These two protein chains interact to form a complex.

Sequence of chain A:
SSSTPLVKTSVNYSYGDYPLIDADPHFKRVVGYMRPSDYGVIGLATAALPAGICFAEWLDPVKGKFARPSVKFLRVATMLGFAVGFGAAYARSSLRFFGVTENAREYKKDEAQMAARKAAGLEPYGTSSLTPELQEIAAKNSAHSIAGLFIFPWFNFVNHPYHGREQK

Sequence of chain B:
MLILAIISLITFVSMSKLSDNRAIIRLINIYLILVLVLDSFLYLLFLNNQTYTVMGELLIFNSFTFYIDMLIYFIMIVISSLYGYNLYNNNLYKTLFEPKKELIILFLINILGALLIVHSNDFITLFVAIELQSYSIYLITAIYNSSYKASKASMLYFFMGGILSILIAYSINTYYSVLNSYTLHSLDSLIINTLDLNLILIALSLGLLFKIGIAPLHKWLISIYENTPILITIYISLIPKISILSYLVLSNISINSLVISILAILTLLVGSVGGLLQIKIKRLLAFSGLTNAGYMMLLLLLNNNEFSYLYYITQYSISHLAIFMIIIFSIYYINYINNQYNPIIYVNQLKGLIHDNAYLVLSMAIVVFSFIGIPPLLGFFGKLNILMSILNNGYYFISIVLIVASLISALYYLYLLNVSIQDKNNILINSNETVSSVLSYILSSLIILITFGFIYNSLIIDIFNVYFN

Contacts between the two chains:
Residue G56 in chain B contacts residue K141 in chain A (closest heavy-atom distance 3.3 Å).
Residue F12 in chain B is in contact with residue V77 in chain A (closest heavy-atom distance 3.7 Å).
Residue L59 in chain B contacts residue F153 in chain A (closest heavy-atom distance 3.6 Å).
Residue M1 in chain B contacts residue V85 in chain A (closest heavy-atom distance 3.7 Å).
Residue Y52 in chain B is in contact with residue Y16 in chain A (closest heavy-atom distance 3.2 Å).
Residue L2 in chain B contacts residue I152 in chain A (closest heavy-atom distance 3.0 Å).
Residue Y31 in chain B interacts with residue V85 in chain A (closest heavy-atom distance 3.5 Å).
Residue V438 in chain B contacts residue L60 in chain A (closest heavy-atom distance 3.6 Å).
Residue V54 in chain B interacts with residue A144 in chain A (closest heavy-atom distance 3.9 Å).
Residue V54 in chain B is in contact with residue H145 in chain A (closest heavy-atom distance 3.3 Å).
Residue M1 in chain B interacts with residue I152 in chain A (closest heavy-atom distance 3.0 Å).
Residue F41 in chain B is in contact with residue A89 in chain A (closest heavy-atom distance 3.9 Å).
Residue V54 in chain B is in contact with residue S146 in chain A (closest heavy-atom distance 3.7 Å).
Residue F61 in chain B interacts with residue A148 in chain A (closest heavy-atom distance 3.1 Å).
Residue S436 in chain B contacts residue D61 in chain A (closest heavy-atom distance 3.3 Å).
Residue M1 in chain B is in contact with residue F151 in chain A (closest heavy-atom distance 3.2 Å).
Residue F12 in chain B is in contact with residue F74 in chain A (closest heavy-atom distance 3.4 Å).
Residue M1 in chain B interacts with residue A84 in chain A (closest heavy-atom distance 3.8 Å).
Residue L27 in chain B contacts residue L81 in chain A (closest heavy-atom distance 3.8 Å).
Residue Y85 in chain B interacts with residue A57 in chain A (closest heavy-atom distance 3.8 Å).
Residue F41 in chain B is in contact with residue R93 in chain A (closest heavy-atom distance 3.5 Å).
Residue L44 in chain B contacts residue V101 in chain A (closest heavy-atom distance 3.2 Å).
Residue Y52 in chain B interacts with residue H145 in chain A (closest heavy-atom distance 3.7 Å).
Residue D39 in chain B interacts with residue A89 in chain A (closest heavy-atom distance 3.2 Å).
Residue M1 in chain B is in contact with residue F153 in chain A (closest heavy-atom distance 3.6 Å).
Residue I30 in chain B interacts with residue A57 in chain A (closest heavy-atom distance 3.7 Å).
Residue L45 in chain B contacts residue L96 in chain A (closest heavy-atom distance 3.6 Å).
Residue L45 in chain B interacts with residue A148 in chain A (closest heavy-atom distance 3.7 Å).
Residue M55 in chain B is in contact with residue N142 in chain A (closest heavy-atom distance 3.4 Å).
Residue L38 in chain B interacts with residue A46 in chain A (closest heavy-atom distance 3.7 Å).
Residue L42 in chain B contacts residue L150 in chain A (closest heavy-atom distance 3.9 Å).
Residue F61 in chain B interacts with residue G149 in chain A (closest heavy-atom distance 3.6 Å).
Residue I30 in chain B is in contact with residue G53 in chain A (closest heavy-atom distance 3.6 Å).
Residue N86 in chain B contacts residue V63 in chain A (closest heavy-atom distance 3.3 Å).
Residue S16 in chain B is in contact with residue K73 in chain A (closest heavy-atom distance 3.3 Å).
Residue Q50 in chain B interacts with residue Y16 in chain A (closest heavy-atom distance 3.3 Å).
Residue R26 in chain B is in contact with residue D61 in chain A (closest heavy-atom distance 3.4 Å).
Residue L4 in chain B contacts residue A84 in chain A (closest heavy-atom distance 3.6 Å).
Residue L2 in chain B contacts residue F151 in chain A (closest heavy-atom distance 3.5 Å).
Residue L38 in chain B interacts with residue V85 in chain A (closest heavy-atom distance 3.9 Å).
Residue M1 in chain B contacts residue L150 in chain A (closest heavy-atom distance 2.8 Å).
Residue I30 in chain B contacts residue I54 in chain A (closest heavy-atom distance 3.8 Å).
Residue D20 in chain B contacts residue K73 in chain A (closest heavy-atom distance 3.6 Å).
Residue L34 in chain B contacts residue L50 in chain A (closest heavy-atom distance 3.6 Å).
Residue D69 in chain B is in contact with residue F151 in chain A (closest heavy-atom distance 3.1 Å).
Residue Y31 in chain B interacts with residue L81 in chain A (closest heavy-atom distance 3.9 Å).
Residue L112 in chain B interacts with residue I152 in chain A (closest heavy-atom distance 3.7 Å).
Residue Y73 in chain B is in contact with residue F151 in chain A (closest heavy-atom distance 2.2 Å).
Residue H119 in chain B interacts with residue I152 in chain A (closest heavy-atom distance 3.4 Å).
Residue L38 in chain B is in contact with residue A89 in chain A (closest heavy-atom distance 3.7 Å).
Residue F41 in chain B contacts residue A92 in chain A (closest heavy-atom distance 3.5 Å).
Residue R26 in chain B interacts with residue V63 in chain A (closest heavy-atom distance 3.5 Å).
Residue F41 in chain B interacts with residue L96 in chain A (closest heavy-atom distance 3.5 Å).
Residue Q50 in chain B contacts residue Y14 in chain A (closest heavy-atom distance 3.8 Å).
Residue F66 in chain B contacts residue F151 in chain A (closest heavy-atom distance 3.6 Å).
Residue A23 in chain B is in contact with residue F74 in chain A (closest heavy-atom distance 3.5 Å).
Residue D39 in chain B interacts with residue L150 in chain A (closest heavy-atom distance 3.4 Å).
Residue D39 in chain B interacts with residue F151 in chain A (closest heavy-atom distance 3.2 Å).
Residue I3 in chain B is in contact with residue I152 in chain A (closest heavy-atom distance 3.5 Å).
Residue L34 in chain B contacts residue A49 in chain A (closest heavy-atom distance 3.9 Å).